Sequence of the first protein:
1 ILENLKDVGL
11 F

These two protein chains interact to form a complex.

Sequence of the second protein:
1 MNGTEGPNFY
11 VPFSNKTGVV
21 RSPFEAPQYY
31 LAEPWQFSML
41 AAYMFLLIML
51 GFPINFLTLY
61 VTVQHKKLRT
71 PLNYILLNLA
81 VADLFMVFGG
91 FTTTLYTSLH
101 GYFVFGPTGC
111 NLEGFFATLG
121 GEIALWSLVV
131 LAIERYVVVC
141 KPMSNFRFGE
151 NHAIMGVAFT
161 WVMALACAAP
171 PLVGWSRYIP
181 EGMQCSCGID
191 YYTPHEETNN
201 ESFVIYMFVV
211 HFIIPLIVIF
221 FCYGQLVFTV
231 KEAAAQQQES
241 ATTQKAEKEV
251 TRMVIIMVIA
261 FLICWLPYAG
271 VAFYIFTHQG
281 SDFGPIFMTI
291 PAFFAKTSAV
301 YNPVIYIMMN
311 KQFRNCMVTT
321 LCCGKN

Interface contacts:
Residue L226 in the second protein interacts with residue L10 in the first protein (closest heavy-atom distance 4.1 Å).
Residue E249 in the second protein is in contact with residue L10 in the first protein (closest heavy-atom distance 3.6 Å).
Residue R135 in the second protein interacts with residue V8 in the first protein (closest heavy-atom distance 2.9 Å).
Residue M253 in the second protein interacts with residue L10 in the first protein (closest heavy-atom distance 3.9 Å).
Residue N73 in the second protein interacts with residue D7 in the first protein (closest heavy-atom distance 5.0 Å).
Residue R135 in the second protein interacts with residue G9 in the first protein (closest heavy-atom distance 4.5 Å).
Residue N310 in the second protein contacts residue G9 in the first protein (closest heavy-atom distance 3.6 Å).
Residue A233 in the second protein is in contact with residue I1 in the first protein (closest heavy-atom distance 3.1 Å).
Residue V250 in the second protein is in contact with residue L10 in the first protein (closest heavy-atom distance 4.0 Å).
Residue A246 in the second protein interacts with residue L2 in the first protein (closest heavy-atom distance 3.8 Å).
Residue N310 in the second protein contacts residue V8 in the first protein (closest heavy-atom distance 4.9 Å).
Residue K141 in the second protein is in contact with residue N4 in the first protein (closest heavy-atom distance 3.5 Å).
Residue K245 in the second protein interacts with residue F11 in the first protein (closest heavy-atom distance 4.0 Å).
Residue V250 in the second protein is in contact with residue L5 in the first protein (closest heavy-atom distance 3.9 Å).
Residue V230 in the second protein is in contact with residue I1 in the first protein (closest heavy-atom distance 4.5 Å).
Residue T243 in the second protein interacts with residue L2 in the first protein (closest heavy-atom distance 4.1 Å).
Residue A246 in the second protein is in contact with residue F11 in the first protein (closest heavy-atom distance 3.5 Å).
Residue V138 in the second protein contacts residue N4 in the first protein (closest heavy-atom distance 3.2 Å).
Residue T229 in the second protein contacts residue I1 in the first protein (closest heavy-atom distance 4.4 Å).
Residue V230 in the second protein contacts residue L5 in the first protein (closest heavy-atom distance 4.0 Å).
Residue T242 in the second protein interacts with residue F11 in the first protein (closest heavy-atom distance 3.8 Å).
Residue T243 in the second protein is in contact with residue I1 in the first protein (closest heavy-atom distance 3.6 Å).
Residue V138 in the second protein interacts with residue V8 in the first protein (closest heavy-atom distance 4.1 Å).
Residue K311 in the second protein interacts with residue F11 in the first protein (closest heavy-atom distance 4.3 Å).
Residue R135 in the second protein contacts residue L10 in the first protein (closest heavy-atom distance 3.9 Å).
Residue T242 in the second protein is in contact with residue L2 in the first protein (closest heavy-atom distance 3.7 Å).
Residue M257 in the second protein is in contact with residue L10 in the first protein (closest heavy-atom distance 4.2 Å).
Residue V139 in the second protein interacts with residue I1 in the first protein (closest heavy-atom distance 4.4 Å).
Residue A234 in the second protein contacts residue I1 in the first protein (closest heavy-atom distance 4.8 Å).
Residue V250 in the second protein contacts residue F11 in the first protein (closest heavy-atom distance 4.8 Å).
Residue E249 in the second protein interacts with residue F11 in the first protein (closest heavy-atom distance 4.1 Å).
Residue A246 in the second protein is in contact with residue L5 in the first protein (closest heavy-atom distance 4.0 Å).
Residue V139 in the second protein contacts residue N4 in the first protein (closest heavy-atom distance 4.1 Å).
Residue V139 in the second protein interacts with residue V8 in the first protein (closest heavy-atom distance 4.2 Å).
Residue L226 in the second protein is in contact with residue L5 in the first protein (closest heavy-atom distance 4.6 Å).
Residue L72 in the second protein interacts with residue D7 in the first protein (closest heavy-atom distance 3.8 Å).
Residue L72 in the second protein is in contact with residue V8 in the first protein (closest heavy-atom distance 4.2 Å).
Residue V139 in the second protein interacts with residue L5 in the first protein (closest heavy-atom distance 3.8 Å).